This data describes a binding interaction between two proteins.

Sequence of the first protein:
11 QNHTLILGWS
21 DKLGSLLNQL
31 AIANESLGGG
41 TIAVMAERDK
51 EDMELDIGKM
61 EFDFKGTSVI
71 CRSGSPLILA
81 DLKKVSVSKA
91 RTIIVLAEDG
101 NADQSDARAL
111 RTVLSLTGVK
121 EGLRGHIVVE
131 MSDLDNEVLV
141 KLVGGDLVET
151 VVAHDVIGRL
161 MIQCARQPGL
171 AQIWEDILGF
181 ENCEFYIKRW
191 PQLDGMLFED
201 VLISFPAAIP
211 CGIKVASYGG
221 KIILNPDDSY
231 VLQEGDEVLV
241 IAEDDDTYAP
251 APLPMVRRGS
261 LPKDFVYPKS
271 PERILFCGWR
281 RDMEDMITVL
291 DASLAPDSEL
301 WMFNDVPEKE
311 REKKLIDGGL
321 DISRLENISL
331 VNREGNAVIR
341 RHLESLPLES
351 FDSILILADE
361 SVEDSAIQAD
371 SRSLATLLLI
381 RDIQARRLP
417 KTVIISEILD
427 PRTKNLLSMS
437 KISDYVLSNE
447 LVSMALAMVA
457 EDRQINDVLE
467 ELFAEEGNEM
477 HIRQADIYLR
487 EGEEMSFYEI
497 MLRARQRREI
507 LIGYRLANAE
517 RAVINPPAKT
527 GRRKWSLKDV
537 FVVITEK

Sequence of the second protein:
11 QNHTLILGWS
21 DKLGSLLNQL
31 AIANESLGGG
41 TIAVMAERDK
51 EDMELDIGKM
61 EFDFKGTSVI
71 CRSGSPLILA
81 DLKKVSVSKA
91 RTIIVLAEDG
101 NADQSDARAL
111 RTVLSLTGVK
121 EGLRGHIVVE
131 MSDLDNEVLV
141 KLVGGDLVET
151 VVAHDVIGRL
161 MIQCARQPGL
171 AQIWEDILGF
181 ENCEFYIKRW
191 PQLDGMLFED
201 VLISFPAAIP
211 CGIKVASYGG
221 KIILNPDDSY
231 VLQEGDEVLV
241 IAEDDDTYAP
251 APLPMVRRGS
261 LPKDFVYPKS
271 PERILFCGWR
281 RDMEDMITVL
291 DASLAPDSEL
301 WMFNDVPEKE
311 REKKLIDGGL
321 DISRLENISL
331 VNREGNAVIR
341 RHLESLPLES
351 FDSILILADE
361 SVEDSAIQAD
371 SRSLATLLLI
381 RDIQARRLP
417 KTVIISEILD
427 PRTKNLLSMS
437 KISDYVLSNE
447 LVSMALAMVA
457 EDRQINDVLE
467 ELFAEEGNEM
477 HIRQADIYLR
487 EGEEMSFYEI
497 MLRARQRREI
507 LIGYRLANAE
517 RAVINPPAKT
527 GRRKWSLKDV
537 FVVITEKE

Interface contacts:
Residue V338 in the second protein interacts with residue D103 in the first protein (closest heavy-atom distance 4.6 Å).
Residue N336 in the second protein contacts residue D103 in the first protein (closest heavy-atom distance 2.7 Å).
Residue K59 in the second protein is in contact with residue D81 in the first protein (closest heavy-atom distance 3.1 Å).
Residue L432 in the second protein contacts residue L114 in the first protein (closest heavy-atom distance 3.7 Å).
Residue Q368 in the second protein is in contact with residue Q104 in the first protein (closest heavy-atom distance 4.7 Å).
Residue K59 in the second protein is in contact with residue S75 in the first protein (closest heavy-atom distance 4.8 Å).
Residue R340 in the second protein interacts with residue N136 in the first protein (closest heavy-atom distance 4.9 Å).
Residue I367 in the second protein interacts with residue R111 in the first protein (closest heavy-atom distance 4.2 Å).
Residue D382 in the second protein contacts residue L142 in the first protein (closest heavy-atom distance 3.8 Å).
Residue I339 in the second protein interacts with residue D103 in the first protein (closest heavy-atom distance 3.4 Å).
Residue I367 in the second protein is in contact with residue L77 in the first protein (closest heavy-atom distance 3.8 Å).
Residue S434 in the second protein is in contact with residue G118 in the first protein (closest heavy-atom distance 3.3 Å).
Residue S371 in the second protein is in contact with residue R111 in the first protein (closest heavy-atom distance 3.8 Å).
Residue V338 in the second protein is in contact with residue N136 in the first protein (closest heavy-atom distance 3.8 Å).
Residue R341 in the second protein interacts with residue E284 in the first protein (closest heavy-atom distance 4.9 Å).
Residue L432 in the second protein contacts residue V143 in the first protein (closest heavy-atom distance 4.7 Å).
Residue R386 in the second protein interacts with residue V138 in the first protein (closest heavy-atom distance 3.5 Å).
Residue R372 in the second protein is in contact with residue D103 in the first protein (closest heavy-atom distance 4.0 Å).
Residue L379 in the second protein contacts residue L139 in the first protein (closest heavy-atom distance 3.6 Å).
Residue L433 in the second protein is in contact with residue K120 in the first protein (closest heavy-atom distance 4.8 Å).
Residue R340 in the second protein contacts residue L139 in the first protein (closest heavy-atom distance 4.8 Å).
Residue I339 in the second protein contacts residue D133 in the first protein (closest heavy-atom distance 4.7 Å).
Residue D426 in the second protein interacts with residue R111 in the first protein (closest heavy-atom distance 4.5 Å).
Residue A375 in the second protein interacts with residue L139 in the first protein (closest heavy-atom distance 4.3 Å).
Residue E61 in the second protein interacts with residue I78 in the first protein (closest heavy-atom distance 4.7 Å).
Residue R340 in the second protein interacts with residue V138 in the first protein (closest heavy-atom distance 4.2 Å).
Residue R340 in the second protein contacts residue D135 in the first protein (closest heavy-atom distance 3.5 Å).
Residue R341 in the second protein is in contact with residue G319 in the first protein (closest heavy-atom distance 4.6 Å).
Residue L378 in the second protein contacts residue V143 in the first protein (closest heavy-atom distance 3.5 Å).
Residue R341 in the second protein is in contact with residue D317 in the first protein (closest heavy-atom distance 3.1 Å).
Residue D370 in the second protein is in contact with residue R111 in the first protein (closest heavy-atom distance 4.9 Å).
Residue L378 in the second protein interacts with residue L110 in the first protein (closest heavy-atom distance 4.0 Å).
Residue L374 in the second protein contacts residue L110 in the first protein (closest heavy-atom distance 4.3 Å).
Residue K430 in the second protein contacts residue L114 in the first protein (closest heavy-atom distance 4.1 Å).
Residue T429 in the second protein is in contact with residue R111 in the first protein (closest heavy-atom distance 3.5 Å).
Residue L379 in the second protein interacts with residue N136 in the first protein (closest heavy-atom distance 4.8 Å).
Residue D382 in the second protein is in contact with residue L139 in the first protein (closest heavy-atom distance 4.8 Å).
Residue M435 in the second protein is in contact with residue V143 in the first protein (closest heavy-atom distance 4.8 Å).
Residue R341 in the second protein interacts with residue G318 in the first protein (closest heavy-atom distance 4.1 Å).
Residue K437 in the second protein contacts residue V143 in the first protein (closest heavy-atom distance 3.4 Å).
Residue L379 in the second protein contacts residue D135 in the first protein (closest heavy-atom distance 4.6 Å).
Residue K437 in the second protein interacts with residue L142 in the first protein (closest heavy-atom distance 4.4 Å).
Residue L432 in the second protein is in contact with residue T117 in the first protein (closest heavy-atom distance 3.3 Å).
Residue R372 in the second protein interacts with residue Q104 in the first protein (closest heavy-atom distance 4.9 Å).
Residue H342 in the second protein is in contact with residue D317 in the first protein (closest heavy-atom distance 3.7 Å).
Residue A375 in the second protein is in contact with residue L110 in the first protein (closest heavy-atom distance 4.2 Å).
Residue T429 in the second protein is in contact with residue L114 in the first protein (closest heavy-atom distance 4.7 Å).
Residue S434 in the second protein interacts with residue V119 in the first protein (closest heavy-atom distance 4.1 Å).
Residue D382 in the second protein is in contact with residue V138 in the first protein (closest heavy-atom distance 3.3 Å).
Residue L432 in the second protein interacts with residue G118 in the first protein (closest heavy-atom distance 4.0 Å).
Residue L378 in the second protein contacts residue L139 in the first protein (closest heavy-atom distance 3.7 Å).
Residue S371 in the second protein contacts residue A107 in the first protein (closest heavy-atom distance 3.9 Å).
Residue R341 in the second protein contacts residue D135 in the first protein (closest heavy-atom distance 3.8 Å).
Residue K59 in the second protein contacts residue I78 in the first protein (closest heavy-atom distance 4.2 Å).
Residue L374 in the second protein contacts residue L114 in the first protein (closest heavy-atom distance 3.9 Å).
Residue E61 in the second protein interacts with residue L79 in the first protein (closest heavy-atom distance 3.3 Å).
Residue S434 in the second protein is in contact with residue T117 in the first protein (closest heavy-atom distance 2.6 Å).
Residue R372 in the second protein contacts residue A107 in the first protein (closest heavy-atom distance 4.5 Å).
Residue K59 in the second protein contacts residue A80 in the first protein (closest heavy-atom distance 4.5 Å).
Residue K430 in the second protein is in contact with residue R111 in the first protein (closest heavy-atom distance 2.9 Å).